Sequence of protein 1:
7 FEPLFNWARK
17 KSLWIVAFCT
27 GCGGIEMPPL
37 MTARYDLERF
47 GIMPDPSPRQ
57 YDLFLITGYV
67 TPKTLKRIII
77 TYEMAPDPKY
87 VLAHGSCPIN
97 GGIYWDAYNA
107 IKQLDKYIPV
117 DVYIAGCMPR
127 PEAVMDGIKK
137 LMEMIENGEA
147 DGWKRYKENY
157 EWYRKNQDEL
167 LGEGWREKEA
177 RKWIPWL

Sequence of protein 2:
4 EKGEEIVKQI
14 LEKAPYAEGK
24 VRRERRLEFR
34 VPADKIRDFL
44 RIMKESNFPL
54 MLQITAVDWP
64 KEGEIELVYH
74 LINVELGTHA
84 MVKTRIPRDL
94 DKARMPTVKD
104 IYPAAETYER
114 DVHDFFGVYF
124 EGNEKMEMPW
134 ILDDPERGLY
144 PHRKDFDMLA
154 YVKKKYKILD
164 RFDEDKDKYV

These two protein chains interact to form a complex.

Contacts between the two chains:
Residue K108 in protein 1 is in contact with residue L162 in protein 2 (closest heavy-atom distance 3.8 Å).
Residue W101 in protein 1 contacts residue V155 in protein 2 (closest heavy-atom distance 4.5 Å).
Residue W179 in protein 1 is in contact with residue M131 in protein 2 (closest heavy-atom distance 4.3 Å).
Residue W101 in protein 1 is in contact with residue K169 in protein 2 (closest heavy-atom distance 4.5 Å).
Residue W182 in protein 1 interacts with residue M129 in protein 2 (closest heavy-atom distance 4.7 Å).
Residue K72 in protein 1 contacts residue D136 in protein 2 (closest heavy-atom distance 3.0 Å).
Residue W182 in protein 1 contacts residue K128 in protein 2 (closest heavy-atom distance 3.8 Å).
Residue E175 in protein 1 contacts residue D136 in protein 2 (closest heavy-atom distance 4.6 Å).
Residue N96 in protein 1 contacts residue D163 in protein 2 (closest heavy-atom distance 2.5 Å).
Residue Y104 in protein 1 is in contact with residue P144 in protein 2 (closest heavy-atom distance 4.0 Å).
Residue N96 in protein 1 interacts with residue R164 in protein 2 (closest heavy-atom distance 3.3 Å).
Residue Y104 in protein 1 interacts with residue E139 in protein 2 (closest heavy-atom distance 3.2 Å).
Residue Y104 in protein 1 contacts residue Y159 in protein 2 (closest heavy-atom distance 2.7 Å).
Residue W101 in protein 1 contacts residue L152 in protein 2 (closest heavy-atom distance 3.6 Å).
Residue Y104 in protein 1 contacts residue K158 in protein 2 (closest heavy-atom distance 3.8 Å).
Residue W179 in protein 1 is in contact with residue P132 in protein 2 (closest heavy-atom distance 3.9 Å).
Residue D102 in protein 1 is in contact with residue Y172 in protein 2 (closest heavy-atom distance 2.3 Å).
Residue A103 in protein 1 contacts residue Y159 in protein 2 (closest heavy-atom distance 4.2 Å).
Residue Y104 in protein 1 contacts residue M151 in protein 2 (closest heavy-atom distance 3.6 Å).
Residue K108 in protein 1 contacts residue Y159 in protein 2 (closest heavy-atom distance 3.3 Å).
Residue D111 in protein 1 contacts residue R164 in protein 2 (closest heavy-atom distance 3.3 Å).
Residue K178 in protein 1 is in contact with residue D137 in protein 2 (closest heavy-atom distance 3.8 Å).
Residue Y119 in protein 1 contacts residue R164 in protein 2 (closest heavy-atom distance 2.6 Å).
Residue W101 in protein 1 interacts with residue K171 in protein 2 (closest heavy-atom distance 3.2 Å).
Residue W101 in protein 1 contacts residue Y172 in protein 2 (closest heavy-atom distance 4.2 Å).
Residue K178 in protein 1 is in contact with residue P132 in protein 2 (closest heavy-atom distance 3.7 Å).
Residue Q109 in protein 1 contacts residue D163 in protein 2 (closest heavy-atom distance 4.5 Å).
Residue L166 in protein 1 contacts residue Y159 in protein 2 (closest heavy-atom distance 3.9 Å).
Residue W182 in protein 1 contacts residue M131 in protein 2 (closest heavy-atom distance 3.4 Å).
Residue Y104 in protein 1 interacts with residue Y154 in protein 2 (closest heavy-atom distance 4.0 Å).
Residue N105 in protein 1 is in contact with residue L135 in protein 2 (closest heavy-atom distance 4.3 Å).
Residue N105 in protein 1 is in contact with residue Y159 in protein 2 (closest heavy-atom distance 3.2 Å).
Residue N96 in protein 1 is in contact with residue F165 in protein 2 (closest heavy-atom distance 3.2 Å).
Residue N96 in protein 1 is in contact with residue L162 in protein 2 (closest heavy-atom distance 2.9 Å).
Residue W182 in protein 1 is in contact with residue E130 in protein 2 (closest heavy-atom distance 3.3 Å).
Residue Y104 in protein 1 contacts residue V155 in protein 2 (closest heavy-atom distance 4.1 Å).
Residue K69 in protein 1 interacts with residue P132 in protein 2 (closest heavy-atom distance 4.2 Å).
Residue K69 in protein 1 interacts with residue W133 in protein 2 (closest heavy-atom distance 4.1 Å).
Residue D102 in protein 1 contacts residue M151 in protein 2 (closest heavy-atom distance 3.2 Å).
Residue D102 in protein 1 is in contact with residue L152 in protein 2 (closest heavy-atom distance 3.3 Å).
Residue K178 in protein 1 interacts with residue D136 in protein 2 (closest heavy-atom distance 3.5 Å).
Residue W182 in protein 1 interacts with residue E127 in protein 2 (closest heavy-atom distance 3.5 Å).
Residue Q109 in protein 1 is in contact with residue I161 in protein 2 (closest heavy-atom distance 3.3 Å).
Residue N105 in protein 1 is in contact with residue E139 in protein 2 (closest heavy-atom distance 4.1 Å).
Residue W101 in protein 1 contacts residue L162 in protein 2 (closest heavy-atom distance 4.0 Å).
Residue Y104 in protein 1 interacts with residue H145 in protein 2 (closest heavy-atom distance 3.3 Å).
Residue Y104 in protein 1 contacts residue L135 in protein 2 (closest heavy-atom distance 3.6 Å).
Residue L110 in protein 1 is in contact with residue R164 in protein 2 (closest heavy-atom distance 3.4 Å).
Residue Y113 in protein 1 is in contact with residue Y159 in protein 2 (closest heavy-atom distance 4.2 Å).
Residue K69 in protein 1 contacts residue D136 in protein 2 (closest heavy-atom distance 4.2 Å).
Residue P94 in protein 1 interacts with residue R164 in protein 2 (closest heavy-atom distance 3.6 Å).
Residue I107 in protein 1 interacts with residue Y159 in protein 2 (closest heavy-atom distance 3.4 Å).
Residue I95 in protein 1 is in contact with residue F165 in protein 2 (closest heavy-atom distance 4.0 Å).
Residue K69 in protein 1 contacts residue I134 in protein 2 (closest heavy-atom distance 4.6 Å).
Residue Q109 in protein 1 is in contact with residue R164 in protein 2 (closest heavy-atom distance 3.4 Å).
Residue K174 in protein 1 is in contact with residue D137 in protein 2 (closest heavy-atom distance 4.3 Å).
Residue W101 in protein 1 interacts with residue D170 in protein 2 (closest heavy-atom distance 3.2 Å).
Residue L166 in protein 1 is in contact with residue K158 in protein 2 (closest heavy-atom distance 4.3 Å).
Residue A103 in protein 1 interacts with residue V155 in protein 2 (closest heavy-atom distance 3.9 Å).
Residue K108 in protein 1 contacts residue V155 in protein 2 (closest heavy-atom distance 3.9 Å).